These two protein chains interact to form a complex.

Interface contacts:
Residue Y7 in the second protein contacts residue L1 in the first protein (closest heavy-atom distance 2.7 Å).
Residue W167 in the second protein interacts with residue L1 in the first protein (closest heavy-atom distance 3.8 Å).
Residue Y99 in the second protein contacts residue P2 in the first protein (closest heavy-atom distance 3.2 Å).
Residue Y159 in the second protein contacts residue P3 in the first protein (closest heavy-atom distance 3.6 Å).
Residue R62 in the second protein interacts with residue L1 in the first protein (closest heavy-atom distance 3.2 Å).
Residue T73 in the second protein is in contact with residue P8 in the first protein (closest heavy-atom distance 3.9 Å).
Residue Y59 in the second protein contacts residue L1 in the first protein (closest heavy-atom distance 4.3 Å).
Residue Y123 in the second protein interacts with residue Y9 in the first protein (closest heavy-atom distance 4.0 Å).
Residue I66 in the second protein contacts residue P3 in the first protein (closest heavy-atom distance 3.5 Å).
Residue Y99 in the second protein contacts residue P3 in the first protein (closest heavy-atom distance 3.4 Å).
Residue R97 in the second protein interacts with residue D5 in the first protein (closest heavy-atom distance 3.6 Å).
Residue N80 in the second protein is in contact with residue Y9 in the first protein (closest heavy-atom distance 4.1 Å).
Residue Y9 in the second protein interacts with residue P2 in the first protein (closest heavy-atom distance 3.5 Å).
Residue S116 in the second protein contacts residue Y9 in the first protein (closest heavy-atom distance 2.8 Å).
Residue I66 in the second protein is in contact with residue P2 in the first protein (closest heavy-atom distance 3.1 Å).
Residue N63 in the second protein interacts with residue P2 in the first protein (closest heavy-atom distance 3.1 Å).
Residue N80 in the second protein interacts with residue P8 in the first protein (closest heavy-atom distance 4.2 Å).
Residue T143 in the second protein is in contact with residue Y9 in the first protein (closest heavy-atom distance 2.9 Å).
Residue K146 in the second protein contacts residue Y9 in the first protein (closest heavy-atom distance 3.4 Å).
Residue K146 in the second protein interacts with residue P8 in the first protein (closest heavy-atom distance 4.5 Å).
Residue N70 in the second protein interacts with residue P3 in the first protein (closest heavy-atom distance 3.4 Å).
Residue S77 in the second protein interacts with residue T7 in the first protein (closest heavy-atom distance 4.9 Å).
Residue Y9 in the second protein contacts residue P3 in the first protein (closest heavy-atom distance 4.2 Å).
Residue T69 in the second protein interacts with residue L4 in the first protein (closest heavy-atom distance 3.6 Å).
Residue L163 in the second protein is in contact with residue L1 in the first protein (closest heavy-atom distance 4.5 Å).
Residue Y171 in the second protein is in contact with residue L1 in the first protein (closest heavy-atom distance 2.9 Å).
Residue Q65 in the second protein interacts with residue L4 in the first protein (closest heavy-atom distance 5.0 Å).
Residue Y74 in the second protein interacts with residue Y9 in the first protein (closest heavy-atom distance 3.5 Å).
Residue Y159 in the second protein is in contact with residue P2 in the first protein (closest heavy-atom distance 4.3 Å).
Residue S77 in the second protein is in contact with residue P8 in the first protein (closest heavy-atom distance 3.2 Å).
Residue I142 in the second protein interacts with residue Y9 in the first protein (closest heavy-atom distance 5.0 Å).
Residue T143 in the second protein is in contact with residue P8 in the first protein (closest heavy-atom distance 4.9 Å).
Residue R97 in the second protein contacts residue Y9 in the first protein (closest heavy-atom distance 3.4 Å).
Residue I66 in the second protein contacts residue L4 in the first protein (closest heavy-atom distance 3.8 Å).
Residue E76 in the second protein contacts residue P8 in the first protein (closest heavy-atom distance 3.4 Å).
Residue W147 in the second protein contacts residue Y9 in the first protein (closest heavy-atom distance 3.4 Å).
Residue I95 in the second protein is in contact with residue Y9 in the first protein (closest heavy-atom distance 3.7 Å).
Residue M5 in the second protein contacts residue L1 in the first protein (closest heavy-atom distance 4.6 Å).
Residue Y159 in the second protein interacts with residue L1 in the first protein (closest heavy-atom distance 2.7 Å).
Residue T73 in the second protein interacts with residue T7 in the first protein (closest heavy-atom distance 3.8 Å).
Residue F67 in the second protein contacts residue P2 in the first protein (closest heavy-atom distance 3.4 Å).
Residue N70 in the second protein interacts with residue L4 in the first protein (closest heavy-atom distance 3.7 Å).
Residue Y7 in the second protein contacts residue P2 in the first protein (closest heavy-atom distance 3.6 Å).
Residue I66 in the second protein contacts residue L1 in the first protein (closest heavy-atom distance 4.3 Å).
Residue L81 in the second protein contacts residue Y9 in the first protein (closest heavy-atom distance 4.2 Å).
Residue W147 in the second protein interacts with residue T7 in the first protein (closest heavy-atom distance 3.5 Å).
Residue T73 in the second protein interacts with residue D5 in the first protein (closest heavy-atom distance 2.8 Å).
Residue V152 in the second protein contacts residue T7 in the first protein (closest heavy-atom distance 3.8 Å).
Residue N63 in the second protein contacts residue L1 in the first protein (closest heavy-atom distance 3.5 Å).
Residue T69 in the second protein contacts residue I6 in the first protein (closest heavy-atom distance 4.2 Å).
Residue Y74 in the second protein contacts residue D5 in the first protein (closest heavy-atom distance 3.1 Å).
Residue A150 in the second protein is in contact with residue T7 in the first protein (closest heavy-atom distance 4.0 Å).
Residue Y84 in the second protein contacts residue Y9 in the first protein (closest heavy-atom distance 3.0 Å).
Residue S77 in the second protein interacts with residue Y9 in the first protein (closest heavy-atom distance 2.9 Å).
Residue N70 in the second protein contacts residue D5 in the first protein (closest heavy-atom distance 2.8 Å).
Residue T69 in the second protein is in contact with residue D5 in the first protein (closest heavy-atom distance 4.3 Å).
Residue W147 in the second protein interacts with residue P8 in the first protein (closest heavy-atom distance 2.8 Å).
Residue T73 in the second protein is in contact with residue I6 in the first protein (closest heavy-atom distance 3.6 Å).

Sequence of the first protein:
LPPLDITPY

Sequence of the second protein:
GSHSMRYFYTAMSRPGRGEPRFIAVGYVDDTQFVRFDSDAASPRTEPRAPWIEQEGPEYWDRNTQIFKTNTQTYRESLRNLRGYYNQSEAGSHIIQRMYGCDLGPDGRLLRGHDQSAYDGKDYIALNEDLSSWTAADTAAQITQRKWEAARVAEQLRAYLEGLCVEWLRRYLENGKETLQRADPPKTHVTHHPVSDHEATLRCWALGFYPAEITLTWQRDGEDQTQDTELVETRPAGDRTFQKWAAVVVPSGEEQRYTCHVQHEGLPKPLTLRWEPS